Sequence of chain B:
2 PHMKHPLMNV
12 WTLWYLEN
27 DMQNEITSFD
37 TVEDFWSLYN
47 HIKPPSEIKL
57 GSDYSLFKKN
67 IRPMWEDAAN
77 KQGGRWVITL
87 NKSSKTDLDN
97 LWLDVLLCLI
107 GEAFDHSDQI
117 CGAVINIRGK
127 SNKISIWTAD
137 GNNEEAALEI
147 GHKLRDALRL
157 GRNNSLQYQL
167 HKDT

The following describes two proteins that form a bound complex.

Contacts between the two chains:
Residue S43 in chain B contacts residue S23 in chain A (closest heavy-atom distance 3.2 Å).
Residue T33 in chain B contacts residue N29 in chain A (closest heavy-atom distance 2.6 Å).
Residue H47 in chain B interacts with residue Q24 in chain A (closest heavy-atom distance 3.4 Å).
Residue D100 in chain B is in contact with residue K15 in chain A (closest heavy-atom distance 3.0 Å).
Residue H6 in chain B interacts with residue F13 in chain A (closest heavy-atom distance 3.8 Å).
Residue Y45 in chain B contacts residue R18 in chain A (closest heavy-atom distance 3.7 Å).
Residue G107 in chain B is in contact with residue I8 in chain A (closest heavy-atom distance 3.2 Å).
Residue K49 in chain B contacts residue L35 in chain A (closest heavy-atom distance 2.8 Å).
Residue K49 in chain B is in contact with residue L34 in chain A (closest heavy-atom distance 2.8 Å).
Residue A153 in chain B is in contact with residue R11 in chain A (closest heavy-atom distance 2.9 Å).
Residue E39 in chain B is in contact with residue S23 in chain A (closest heavy-atom distance 3.5 Å).
Residue H47 in chain B contacts residue R36 in chain A (closest heavy-atom distance 2.9 Å).
Residue L103 in chain B is in contact with residue M14 in chain A (closest heavy-atom distance 3.4 Å).
Residue F110 in chain B is in contact with residue K6 in chain A (closest heavy-atom distance 2.7 Å).
Residue L103 in chain B contacts residue K15 in chain A (closest heavy-atom distance 3.6 Å).
Residue H6 in chain B is in contact with residue Y9 in chain A (closest heavy-atom distance 3.5 Å).
Residue H47 in chain B is in contact with residue P27 in chain A (closest heavy-atom distance 3.4 Å).
Residue W42 in chain B contacts residue M14 in chain A (closest heavy-atom distance 2.8 Å).
Residue H47 in chain B is in contact with residue L35 in chain A (closest heavy-atom distance 3.5 Å).
Residue K49 in chain B contacts residue C33 in chain A (closest heavy-atom distance 2.8 Å).
Residue S113 in chain B is in contact with residue K6 in chain A (closest heavy-atom distance 2.8 Å).
Residue N46 in chain B is in contact with residue R18 in chain A (closest heavy-atom distance 2.8 Å).
Residue E39 in chain B is in contact with residue L22 in chain A (closest heavy-atom distance 3.5 Å).
Residue I48 in chain B interacts with residue L34 in chain A (closest heavy-atom distance 3.1 Å).
Residue K5 in chain B contacts residue L22 in chain A (closest heavy-atom distance 3.7 Å).
Residue G107 in chain B is in contact with residue Y9 in chain A (closest heavy-atom distance 2.9 Å).
Residue G107 in chain B is in contact with residue M14 in chain A (closest heavy-atom distance 3.8 Å).
Residue T33 in chain B contacts residue V30 in chain A (closest heavy-atom distance 3.6 Å).
Residue D111 in chain B is in contact with residue K6 in chain A (closest heavy-atom distance 3.7 Å).
Residue N46 in chain B contacts residue Q24 in chain A (closest heavy-atom distance 3.8 Å).
Residue W42 in chain B interacts with residue K15 in chain A (closest heavy-atom distance 3.8 Å).
Residue H47 in chain B contacts residue P26 in chain A (closest heavy-atom distance 3.7 Å).
Residue E108 in chain B is in contact with residue I8 in chain A (closest heavy-atom distance 3.8 Å).
Residue L99 in chain B contacts residue R18 in chain A (closest heavy-atom distance 3.8 Å).
Residue W42 in chain B interacts with residue R18 in chain A (closest heavy-atom distance 3.4 Å).
Residue P7 in chain B is in contact with residue Y9 in chain A (closest heavy-atom distance 2.6 Å).
Residue S43 in chain B interacts with residue T25 in chain A (closest heavy-atom distance 3.0 Å).
Residue I48 in chain B is in contact with residue R36 in chain A (closest heavy-atom distance 3.1 Å).
Residue Y45 in chain B contacts residue R36 in chain A (closest heavy-atom distance 3.6 Å).
Residue S43 in chain B contacts residue L22 in chain A (closest heavy-atom distance 3.1 Å).
Residue H3 in chain B contacts residue P21 in chain A (closest heavy-atom distance 3.7 Å).
Residue H6 in chain B contacts residue L17 in chain A (closest heavy-atom distance 3.6 Å).
Residue K49 in chain B interacts with residue T38 in chain A (closest heavy-atom distance 2.9 Å).
Residue E108 in chain B contacts residue L7 in chain A (closest heavy-atom distance 3.5 Å).
Residue N46 in chain B contacts residue S23 in chain A (closest heavy-atom distance 3.2 Å).
Residue E108 in chain B interacts with residue K6 in chain A (closest heavy-atom distance 3.6 Å).
Residue M9 in chain B is in contact with residue L7 in chain A (closest heavy-atom distance 3.6 Å).
Residue V38 in chain B is in contact with residue Y9 in chain A (closest heavy-atom distance 3.8 Å).
Residue S43 in chain B contacts residue P27 in chain A (closest heavy-atom distance 3.7 Å).
Residue H47 in chain B interacts with residue T25 in chain A (closest heavy-atom distance 3.7 Å).
Residue W42 in chain B interacts with residue S23 in chain A (closest heavy-atom distance 3.6 Å).
Residue M9 in chain B contacts residue M4 in chain A (closest heavy-atom distance 3.6 Å).
Residue I32 in chain B contacts residue N29 in chain A (closest heavy-atom distance 3.1 Å).
Residue S43 in chain B contacts residue Q24 in chain A (closest heavy-atom distance 3.5 Å).
Residue P7 in chain B is in contact with residue L7 in chain A (closest heavy-atom distance 3.3 Å).
Residue H3 in chain B contacts residue L22 in chain A (closest heavy-atom distance 3.7 Å).
Residue D100 in chain B contacts residue R11 in chain A (closest heavy-atom distance 3.6 Å).
Residue N46 in chain B contacts residue R36 in chain A (closest heavy-atom distance 3.2 Å).
Residue I32 in chain B is in contact with residue L34 in chain A (closest heavy-atom distance 3.8 Å).
Residue Y16 in chain B is in contact with residue L34 in chain A (closest heavy-atom distance 3.8 Å).

Sequence of chain A:
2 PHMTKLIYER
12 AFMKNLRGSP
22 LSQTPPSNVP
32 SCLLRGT